Sequence of chain B:
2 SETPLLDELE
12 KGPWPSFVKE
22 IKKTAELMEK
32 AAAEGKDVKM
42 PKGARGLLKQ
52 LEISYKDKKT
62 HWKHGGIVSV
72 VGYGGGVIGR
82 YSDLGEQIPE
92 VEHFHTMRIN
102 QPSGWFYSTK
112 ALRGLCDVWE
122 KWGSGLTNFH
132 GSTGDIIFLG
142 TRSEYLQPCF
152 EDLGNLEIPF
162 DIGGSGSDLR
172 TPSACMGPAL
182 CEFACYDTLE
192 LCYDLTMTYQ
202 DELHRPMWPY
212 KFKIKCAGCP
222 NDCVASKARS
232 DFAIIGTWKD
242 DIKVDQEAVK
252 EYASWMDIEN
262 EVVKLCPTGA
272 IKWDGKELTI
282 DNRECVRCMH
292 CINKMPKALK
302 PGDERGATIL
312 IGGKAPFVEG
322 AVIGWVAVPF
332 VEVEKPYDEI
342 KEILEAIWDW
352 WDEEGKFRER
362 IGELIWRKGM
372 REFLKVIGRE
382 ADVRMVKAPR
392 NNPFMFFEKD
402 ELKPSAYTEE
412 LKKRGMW

Interface contacts:
Residue P317 in chain B interacts with residue F395 in chain A (closest heavy-atom distance 3.6 Å).
Residue F395 in chain B interacts with residue P317 in chain A (closest heavy-atom distance 3.6 Å).
Residue F395 in chain B contacts residue F318 in chain A (closest heavy-atom distance 3.7 Å).
Residue F318 in chain B contacts residue F395 in chain A (closest heavy-atom distance 3.7 Å).

Sequence of chain A:
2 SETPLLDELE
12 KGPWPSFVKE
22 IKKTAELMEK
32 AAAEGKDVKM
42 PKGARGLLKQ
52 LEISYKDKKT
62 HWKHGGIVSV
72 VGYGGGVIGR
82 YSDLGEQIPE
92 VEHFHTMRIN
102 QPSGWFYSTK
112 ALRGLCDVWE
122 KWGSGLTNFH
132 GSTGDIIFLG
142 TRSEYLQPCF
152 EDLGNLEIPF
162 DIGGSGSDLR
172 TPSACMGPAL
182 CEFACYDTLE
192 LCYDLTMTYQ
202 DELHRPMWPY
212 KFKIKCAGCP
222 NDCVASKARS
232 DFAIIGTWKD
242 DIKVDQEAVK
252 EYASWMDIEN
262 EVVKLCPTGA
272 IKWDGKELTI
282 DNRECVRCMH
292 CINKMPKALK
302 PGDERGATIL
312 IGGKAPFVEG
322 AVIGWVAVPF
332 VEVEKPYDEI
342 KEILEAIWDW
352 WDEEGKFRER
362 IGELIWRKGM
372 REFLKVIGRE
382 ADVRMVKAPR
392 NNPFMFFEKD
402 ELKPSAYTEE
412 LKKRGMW

These two protein chains interact to form a complex.